Sequence of chain A:
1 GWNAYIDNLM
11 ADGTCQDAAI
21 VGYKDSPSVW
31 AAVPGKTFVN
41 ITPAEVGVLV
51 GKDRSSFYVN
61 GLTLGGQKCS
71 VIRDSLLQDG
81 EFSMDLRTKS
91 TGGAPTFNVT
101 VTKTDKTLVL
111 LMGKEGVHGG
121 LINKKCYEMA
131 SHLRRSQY

Sequence of chain B:
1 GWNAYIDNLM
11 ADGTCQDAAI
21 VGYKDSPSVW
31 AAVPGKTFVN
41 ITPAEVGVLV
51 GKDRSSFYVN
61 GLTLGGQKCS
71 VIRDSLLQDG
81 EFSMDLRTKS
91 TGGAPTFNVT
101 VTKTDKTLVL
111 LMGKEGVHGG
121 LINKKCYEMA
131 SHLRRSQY

Contacts between the two chains:
Residue G1 in chain A interacts with residue R135 in chain B (closest heavy-atom distance 4.3 Å).
Residue G1 in chain A interacts with residue H132 in chain B (closest heavy-atom distance 3.9 Å).
Residue W2 in chain A contacts residue H132 in chain B (closest heavy-atom distance 4.4 Å).
Residue N3 in chain A contacts residue R135 in chain B (closest heavy-atom distance 3.3 Å).

The following describes two proteins that form a bound complex.